Sequence of the second protein:
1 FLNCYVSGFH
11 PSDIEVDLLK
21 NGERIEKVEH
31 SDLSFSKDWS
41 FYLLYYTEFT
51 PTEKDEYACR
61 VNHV

The following describes two proteins that form a bound complex.

Sequence of the first protein:
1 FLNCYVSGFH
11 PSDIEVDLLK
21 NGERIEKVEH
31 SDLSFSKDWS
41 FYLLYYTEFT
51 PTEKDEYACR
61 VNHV

Residue-level contacts at the interface:
Residue S12 in the first protein is in contact with residue D13 in the second protein (closest heavy-atom distance 2.9 Å).
Residue Y42 in the first protein contacts residue L43 in the second protein (closest heavy-atom distance 2.8 Å).
Residue S31 in the first protein interacts with residue S31 in the second protein (closest heavy-atom distance 3.1 Å).
Residue N21 in the first protein interacts with residue N21 in the second protein (closest heavy-atom distance 2.6 Å).
Residue H10 in the first protein interacts with residue D13 in the second protein (closest heavy-atom distance 2.9 Å).
Residue E56 in the first protein contacts residue D55 in the second protein (closest heavy-atom distance 3.0 Å).
Residue Y5 in the first protein is in contact with residue C4 in the second protein (closest heavy-atom distance 3.1 Å).
Residue E48 in the first protein interacts with residue T47 in the second protein (closest heavy-atom distance 2.9 Å).
Residue C4 in the first protein interacts with residue N3 in the second protein (closest heavy-atom distance 3.0 Å).
Residue N21 in the first protein interacts with residue K20 in the second protein (closest heavy-atom distance 3.0 Å).
Residue S40 in the first protein contacts residue W39 in the second protein (closest heavy-atom distance 3.0 Å).
Residue D13 in the first protein contacts residue D13 in the second protein (closest heavy-atom distance 2.3 Å).
Residue R24 in the first protein is in contact with residue E23 in the second protein (closest heavy-atom distance 3.1 Å).
Residue D17 in the first protein interacts with residue L18 in the second protein (closest heavy-atom distance 3.0 Å).
Residue H63 in the first protein interacts with residue H63 in the second protein (closest heavy-atom distance 3.1 Å).
Residue L18 in the first protein contacts residue L18 in the second protein (closest heavy-atom distance 3.1 Å).
Residue T50 in the first protein contacts residue F49 in the second protein (closest heavy-atom distance 2.7 Å).
Residue D38 in the first protein is in contact with residue K37 in the second protein (closest heavy-atom distance 2.8 Å).
Residue L43 in the first protein contacts residue L44 in the second protein (closest heavy-atom distance 3.0 Å).
Residue H10 in the first protein contacts residue H10 in the second protein (closest heavy-atom distance 3.1 Å).
Residue R24 in the first protein contacts residue I25 in the second protein (closest heavy-atom distance 2.9 Å).
Residue R60 in the first protein interacts with residue V61 in the second protein (closest heavy-atom distance 2.9 Å).
Residue L19 in the first protein interacts with residue L18 in the second protein (closest heavy-atom distance 3.1 Å).
Residue Y42 in the first protein is in contact with residue Y42 in the second protein (closest heavy-atom distance 2.2 Å).
Residue S40 in the first protein is in contact with residue S40 in the second protein (closest heavy-atom distance 2.7 Å).
Residue D38 in the first protein contacts residue W39 in the second protein (closest heavy-atom distance 2.8 Å).
Residue E53 in the first protein interacts with residue T52 in the second protein (closest heavy-atom distance 2.7 Å).
Residue P51 in the first protein interacts with residue P51 in the second protein (closest heavy-atom distance 2.7 Å).
Residue Y45 in the first protein is in contact with residue Y45 in the second protein (closest heavy-atom distance 2.6 Å).
Residue E26 in the first protein contacts residue K27 in the second protein (closest heavy-atom distance 3.1 Å).
Residue Y46 in the first protein contacts residue Y46 in the second protein (closest heavy-atom distance 2.1 Å).
Residue S12 in the first protein interacts with residue P11 in the second protein (closest heavy-atom distance 3.0 Å).
Residue A58 in the first protein interacts with residue Y57 in the second protein (closest heavy-atom distance 2.9 Å).
Residue I14 in the first protein interacts with residue I14 in the second protein (closest heavy-atom distance 3.1 Å).
Residue D32 in the first protein is in contact with residue D32 in the second protein (closest heavy-atom distance 3.0 Å).
Residue N62 in the first protein interacts with residue H63 in the second protein (closest heavy-atom distance 3.0 Å).
Residue N62 in the first protein is in contact with residue V61 in the second protein (closest heavy-atom distance 3.0 Å).
Residue Y5 in the first protein interacts with residue V6 in the second protein (closest heavy-atom distance 3.0 Å).
Residue D17 in the first protein is in contact with residue D17 in the second protein (closest heavy-atom distance 3.0 Å).
Residue A58 in the first protein is in contact with residue C59 in the second protein (closest heavy-atom distance 2.9 Å).
Residue E29 in the first protein contacts residue H30 in the second protein (closest heavy-atom distance 3.0 Å).
Residue S7 in the first protein interacts with residue V6 in the second protein (closest heavy-atom distance 3.0 Å).
Residue E23 in the first protein interacts with residue E23 in the second protein (closest heavy-atom distance 2.9 Å).
Residue K37 in the first protein interacts with residue S36 in the second protein (closest heavy-atom distance 2.8 Å).
Residue E15 in the first protein contacts residue V16 in the second protein (closest heavy-atom distance 2.8 Å).
Residue L2 in the first protein is in contact with residue N3 in the second protein (closest heavy-atom distance 3.0 Å).
Residue L33 in the first protein contacts residue L33 in the second protein (closest heavy-atom distance 3.0 Å).
Residue E15 in the first protein is in contact with residue I14 in the second protein (closest heavy-atom distance 3.1 Å).
Residue S34 in the first protein interacts with residue S34 in the second protein (closest heavy-atom distance 3.0 Å).
Residue R60 in the first protein interacts with residue C59 in the second protein (closest heavy-atom distance 3.1 Å).
Residue Y45 in the first protein interacts with residue L44 in the second protein (closest heavy-atom distance 2.8 Å).
Residue E48 in the first protein contacts residue F49 in the second protein (closest heavy-atom distance 3.0 Å).
Residue E29 in the first protein contacts residue V28 in the second protein (closest heavy-atom distance 3.0 Å).
Residue K27 in the first protein interacts with residue K27 in the second protein (closest heavy-atom distance 3.0 Å).
Residue K54 in the first protein contacts residue K54 in the second protein (closest heavy-atom distance 3.0 Å).
Residue E26 in the first protein contacts residue I25 in the second protein (closest heavy-atom distance 2.9 Å).
Residue D17 in the first protein is in contact with residue V16 in the second protein (closest heavy-atom distance 2.9 Å).
Residue E56 in the first protein contacts residue Y57 in the second protein (closest heavy-atom distance 3.1 Å).
Residue Y45 in the first protein contacts residue Y46 in the second protein (closest heavy-atom distance 2.8 Å).
Residue S40 in the first protein interacts with residue F41 in the second protein (closest heavy-atom distance 2.8 Å).